Interface contacts:
Residue I60 in the first protein interacts with residue I21 in the second protein (closest heavy-atom distance 4.3 Å).
Residue F128 in the first protein contacts residue L19 in the second protein (closest heavy-atom distance 3.5 Å).
Residue E136 in the first protein contacts residue G16 in the second protein (closest heavy-atom distance 4.5 Å).
Residue E393 in the first protein contacts residue K23 in the second protein (closest heavy-atom distance 3.7 Å).
Residue D390 in the first protein interacts with residue I21 in the second protein (closest heavy-atom distance 4.6 Å).
Residue R67 in the first protein is in contact with residue G16 in the second protein (closest heavy-atom distance 4.0 Å).
Residue Q391 in the first protein is in contact with residue D20 in the second protein (closest heavy-atom distance 3.1 Å).
Residue W66 in the first protein is in contact with residue F17 in the second protein (closest heavy-atom distance 2.6 Å).
Residue Q391 in the first protein contacts residue I21 in the second protein (closest heavy-atom distance 3.2 Å).
Residue A394 in the first protein contacts residue L22 in the second protein (closest heavy-atom distance 4.4 Å).
Residue T133 in the first protein contacts residue H15 in the second protein (closest heavy-atom distance 4.5 Å).
Residue F128 in the first protein contacts residue H18 in the second protein (closest heavy-atom distance 3.0 Å).
Residue E136 in the first protein interacts with residue H15 in the second protein (closest heavy-atom distance 3.5 Å).
Residue A118 in the first protein interacts with residue L19 in the second protein (closest heavy-atom distance 3.8 Å).
Residue I59 in the first protein interacts with residue I21 in the second protein (closest heavy-atom distance 3.7 Å).
Residue Q391 in the first protein interacts with residue L22 in the second protein (closest heavy-atom distance 3.3 Å).
Residue V392 in the first protein is in contact with residue I21 in the second protein (closest heavy-atom distance 2.6 Å).
Residue F114 in the first protein contacts residue L19 in the second protein (closest heavy-atom distance 4.0 Å).
Residue R67 in the first protein interacts with residue F17 in the second protein (closest heavy-atom distance 3.5 Å).
Residue G69 in the first protein contacts residue G16 in the second protein (closest heavy-atom distance 4.0 Å).
Residue M132 in the first protein contacts residue G16 in the second protein (closest heavy-atom distance 3.2 Å).
Residue Y140 in the first protein interacts with residue F17 in the second protein (closest heavy-atom distance 3.5 Å).
Residue S121 in the first protein is in contact with residue L19 in the second protein (closest heavy-atom distance 4.1 Å).
Residue D390 in the first protein is in contact with residue K23 in the second protein (closest heavy-atom distance 3.7 Å).
Residue R67 in the first protein is in contact with residue H18 in the second protein (closest heavy-atom distance 3.3 Å).
Residue S63 in the first protein contacts residue I21 in the second protein (closest heavy-atom distance 3.2 Å).
Residue F117 in the first protein contacts residue D20 in the second protein (closest heavy-atom distance 4.8 Å).
Residue Y140 in the first protein interacts with residue G16 in the second protein (closest heavy-atom distance 3.5 Å).
Residue V144 in the first protein contacts residue F17 in the second protein (closest heavy-atom distance 4.6 Å).
Residue V416 in the first protein is in contact with residue K23 in the second protein (closest heavy-atom distance 3.9 Å).
Residue G131 in the first protein contacts residue H15 in the second protein (closest heavy-atom distance 3.4 Å).
Residue W66 in the first protein contacts residue G16 in the second protein (closest heavy-atom distance 3.6 Å).
Residue M132 in the first protein is in contact with residue H15 in the second protein (closest heavy-atom distance 4.4 Å).
Residue F128 in the first protein is in contact with residue F17 in the second protein (closest heavy-atom distance 3.4 Å).
Residue M132 in the first protein is in contact with residue F17 in the second protein (closest heavy-atom distance 4.6 Å).
Residue V412 in the first protein interacts with residue L22 in the second protein (closest heavy-atom distance 3.6 Å).
Residue I60 in the first protein interacts with residue L22 in the second protein (closest heavy-atom distance 3.9 Å).
Residue F389 in the first protein interacts with residue I21 in the second protein (closest heavy-atom distance 3.7 Å).
Residue F117 in the first protein contacts residue I21 in the second protein (closest heavy-atom distance 4.1 Å).
Residue E393 in the first protein is in contact with residue L22 in the second protein (closest heavy-atom distance 5.0 Å).
Residue V416 in the first protein contacts residue L22 in the second protein (closest heavy-atom distance 4.1 Å).
Residue S63 in the first protein is in contact with residue F17 in the second protein (closest heavy-atom distance 4.5 Å).
Residue V392 in the first protein is in contact with residue K23 in the second protein (closest heavy-atom distance 3.2 Å).
Residue A118 in the first protein contacts residue F17 in the second protein (closest heavy-atom distance 4.2 Å).
Residue Q391 in the first protein interacts with residue K23 in the second protein (closest heavy-atom distance 3.2 Å).
Residue F117 in the first protein interacts with residue L19 in the second protein (closest heavy-atom distance 4.7 Å).
Residue G69 in the first protein contacts residue F17 in the second protein (closest heavy-atom distance 4.9 Å).
Residue V392 in the first protein contacts residue L22 in the second protein (closest heavy-atom distance 3.1 Å).
Residue R67 in the first protein interacts with residue H15 in the second protein (closest heavy-atom distance 4.2 Å).
Residue I122 in the first protein interacts with residue F17 in the second protein (closest heavy-atom distance 3.9 Å).
Residue W66 in the first protein is in contact with residue H18 in the second protein (closest heavy-atom distance 4.5 Å).
Residue F114 in the first protein interacts with residue I21 in the second protein (closest heavy-atom distance 3.6 Å).
Residue F68 in the first protein contacts residue G16 in the second protein (closest heavy-atom distance 4.9 Å).
Residue W66 in the first protein contacts residue L19 in the second protein (closest heavy-atom distance 4.5 Å).

This data describes a binding interaction between two proteins.

Sequence of the second protein:
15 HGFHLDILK

Sequence of the first protein:
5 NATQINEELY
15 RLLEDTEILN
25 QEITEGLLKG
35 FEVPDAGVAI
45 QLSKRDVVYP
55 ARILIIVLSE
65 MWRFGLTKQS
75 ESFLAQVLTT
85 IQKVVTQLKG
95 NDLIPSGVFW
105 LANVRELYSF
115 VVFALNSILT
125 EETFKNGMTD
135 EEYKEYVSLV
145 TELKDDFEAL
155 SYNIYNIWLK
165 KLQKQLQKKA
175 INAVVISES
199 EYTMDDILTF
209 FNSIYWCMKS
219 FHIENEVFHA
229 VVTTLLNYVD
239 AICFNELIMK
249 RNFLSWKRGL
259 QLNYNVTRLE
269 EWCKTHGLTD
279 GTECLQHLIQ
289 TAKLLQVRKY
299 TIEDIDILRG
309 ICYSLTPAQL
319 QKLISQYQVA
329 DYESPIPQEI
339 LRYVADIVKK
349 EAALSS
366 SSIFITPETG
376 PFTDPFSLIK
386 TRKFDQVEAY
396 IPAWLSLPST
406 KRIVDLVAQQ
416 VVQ